Sequence of the first protein:
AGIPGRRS

Interface contacts:
Residue N55 in the second protein is in contact with residue G10 in the first protein (closest heavy-atom distance 4.6 Å).
Residue L227 in the second protein is in contact with residue P9 in the first protein (closest heavy-atom distance 3.7 Å).
Residue S50 in the second protein interacts with residue G10 in the first protein (closest heavy-atom distance 4.5 Å).
Residue E19 in the second protein interacts with residue R11 in the first protein (closest heavy-atom distance 4.5 Å).
Residue K54 in the second protein contacts residue G10 in the first protein (closest heavy-atom distance 3.7 Å).
Residue L227 in the second protein is in contact with residue I8 in the first protein (closest heavy-atom distance 4.1 Å).
Residue V183 in the second protein interacts with residue A5 in the first protein (closest heavy-atom distance 4.5 Å).
Residue K54 in the second protein interacts with residue P9 in the first protein (closest heavy-atom distance 4.1 Å).
Residue G176 in the second protein interacts with residue I8 in the first protein (closest heavy-atom distance 3.7 Å).
Residue V51 in the second protein interacts with residue R12 in the first protein (closest heavy-atom distance 4.1 Å).
Residue L179 in the second protein contacts residue I8 in the first protein (closest heavy-atom distance 3.6 Å).
Residue Y24 in the second protein is in contact with residue R11 in the first protein (closest heavy-atom distance 3.9 Å).
Residue Y186 in the second protein is in contact with residue A5 in the first protein (closest heavy-atom distance 4.8 Å).
Residue N180 in the second protein contacts residue I8 in the first protein (closest heavy-atom distance 2.9 Å).
Residue N231 in the second protein interacts with residue A5 in the first protein (closest heavy-atom distance 3.6 Å).
Residue L179 in the second protein interacts with residue G6 in the first protein (closest heavy-atom distance 3.9 Å).
Residue L48 in the second protein contacts residue S13 in the first protein (closest heavy-atom distance 3.7 Å).
Residue N47 in the second protein is in contact with residue S13 in the first protein (closest heavy-atom distance 3.5 Å).
Residue V51 in the second protein is in contact with residue G10 in the first protein (closest heavy-atom distance 3.6 Å).
Residue N55 in the second protein interacts with residue R12 in the first protein (closest heavy-atom distance 4.9 Å).
Residue L234 in the second protein interacts with residue A5 in the first protein (closest heavy-atom distance 3.3 Å).
Residue K54 in the second protein is in contact with residue I8 in the first protein (closest heavy-atom distance 4.0 Å).
Residue I224 in the second protein is in contact with residue I8 in the first protein (closest heavy-atom distance 4.1 Å).
Residue E19 in the second protein interacts with residue S13 in the first protein (closest heavy-atom distance 2.7 Å).
Residue E19 in the second protein contacts residue R12 in the first protein (closest heavy-atom distance 3.7 Å).
Residue W235 in the second protein is in contact with residue A5 in the first protein (closest heavy-atom distance 3.6 Å).
Residue V51 in the second protein is in contact with residue R11 in the first protein (closest heavy-atom distance 3.6 Å).
Residue N55 in the second protein contacts residue R11 in the first protein (closest heavy-atom distance 3.0 Å).
Residue K127 in the second protein contacts residue I8 in the first protein (closest heavy-atom distance 3.8 Å).
Residue V183 in the second protein interacts with residue G6 in the first protein (closest heavy-atom distance 3.5 Å).
Residue N231 in the second protein interacts with residue G6 in the first protein (closest heavy-atom distance 2.9 Å).
Residue E187 in the second protein is in contact with residue A5 in the first protein (closest heavy-atom distance 3.2 Å).
Residue V51 in the second protein contacts residue S13 in the first protein (closest heavy-atom distance 3.5 Å).

This data describes a binding interaction between two proteins.

Sequence of the second protein:
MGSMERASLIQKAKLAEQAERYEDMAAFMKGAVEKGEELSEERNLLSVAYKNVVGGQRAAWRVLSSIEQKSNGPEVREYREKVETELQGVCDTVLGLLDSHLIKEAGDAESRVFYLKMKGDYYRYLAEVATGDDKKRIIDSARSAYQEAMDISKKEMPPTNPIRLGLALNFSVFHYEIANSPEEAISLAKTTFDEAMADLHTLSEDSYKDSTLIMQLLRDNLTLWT